Interface contacts:
Residue F61 in protein 2 is in contact with residue F12 in protein 1 (closest heavy-atom distance 3.7 Å).
Residue Y98 in protein 2 is in contact with residue M13 in protein 1 (closest heavy-atom distance 3.6 Å).
Residue S127 in protein 2 interacts with residue F12 in protein 1 (closest heavy-atom distance 3.4 Å).
Residue S129 in protein 2 interacts with residue Y9 in protein 1 (closest heavy-atom distance 4.7 Å).
Residue H62 in protein 2 is in contact with residue F12 in protein 1 (closest heavy-atom distance 3.4 Å).
Residue S129 in protein 2 is in contact with residue D10 in protein 1 (closest heavy-atom distance 3.4 Å).
Residue H131 in protein 2 contacts residue W8 in protein 1 (closest heavy-atom distance 3.8 Å).
Residue S127 in protein 2 interacts with residue D10 in protein 1 (closest heavy-atom distance 2.7 Å).
Residue L60 in protein 2 is in contact with residue F12 in protein 1 (closest heavy-atom distance 3.9 Å).
Residue L60 in protein 2 interacts with residue M13 in protein 1 (closest heavy-atom distance 3.2 Å).
Residue L126 in protein 2 is in contact with residue F12 in protein 1 (closest heavy-atom distance 3.2 Å).
Residue Y98 in protein 2 is in contact with residue F12 in protein 1 (closest heavy-atom distance 3.7 Å).
Residue K125 in protein 2 interacts with residue F12 in protein 1 (closest heavy-atom distance 3.6 Å).
Residue H131 in protein 2 contacts residue Y9 in protein 1 (closest heavy-atom distance 3.9 Å).
Residue L60 in protein 2 interacts with residue D10 in protein 1 (closest heavy-atom distance 3.4 Å).
Residue Y98 in protein 2 interacts with residue C14 in protein 1 (closest heavy-atom distance 4.8 Å).

The following describes two proteins that form a bound complex.

Sequence of protein 1:
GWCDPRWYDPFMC

Sequence of protein 2:
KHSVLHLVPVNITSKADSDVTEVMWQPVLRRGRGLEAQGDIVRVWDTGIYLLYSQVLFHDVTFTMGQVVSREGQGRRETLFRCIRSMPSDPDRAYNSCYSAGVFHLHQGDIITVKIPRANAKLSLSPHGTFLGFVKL